These two protein chains interact to form a complex.

Sequence of chain A:
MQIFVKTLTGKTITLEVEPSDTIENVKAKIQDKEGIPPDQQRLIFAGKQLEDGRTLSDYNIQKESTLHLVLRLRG

Interface contacts:
Residue P231 in chain B is in contact with residue T9 in chain A (closest heavy-atom distance 4.3 Å).
Residue C108 in chain B interacts with residue G75 in chain A (closest heavy-atom distance 3.9 Å).
Residue Y257 in chain B interacts with residue G75 in chain A (closest heavy-atom distance 4.0 Å).
Residue A230 in chain B interacts with residue L71 in chain A (closest heavy-atom distance 3.5 Å).
Residue E224 in chain B interacts with residue I13 in chain A (closest heavy-atom distance 3.8 Å).
Residue E172 in chain B contacts residue R72 in chain A (closest heavy-atom distance 2.4 Å).
Residue L220 in chain B is in contact with residue L71 in chain A (closest heavy-atom distance 4.5 Å).
Residue F229 in chain B interacts with residue L71 in chain A (closest heavy-atom distance 3.8 Å).
Residue L223 in chain B is in contact with residue K33 in chain A (closest heavy-atom distance 4.1 Å).
Residue L223 in chain B is in contact with residue E34 in chain A (closest heavy-atom distance 3.0 Å).
Residue F229 in chain B contacts residue T9 in chain A (closest heavy-atom distance 3.1 Å).
Residue S222 in chain B is in contact with residue E34 in chain A (closest heavy-atom distance 3.1 Å).
Residue E198 in chain B interacts with residue L73 in chain A (closest heavy-atom distance 4.3 Å).
Residue L223 in chain B interacts with residue G35 in chain A (closest heavy-atom distance 4.0 Å).
Residue L176 in chain B interacts with residue R72 in chain A (closest heavy-atom distance 3.6 Å).
Residue C163 in chain B interacts with residue G47 in chain A (closest heavy-atom distance 3.0 Å).
Residue T160 in chain B is in contact with residue V70 in chain A (closest heavy-atom distance 4.0 Å).
Residue E156 in chain B contacts residue L8 in chain A (closest heavy-atom distance 3.9 Å).
Residue Y257 in chain B is in contact with residue R74 in chain A (closest heavy-atom distance 3.0 Å).
Residue P231 in chain B interacts with residue L8 in chain A (closest heavy-atom distance 4.4 Å).
Residue E172 in chain B contacts residue Q49 in chain A (closest heavy-atom distance 3.2 Å).
Residue N228 in chain B interacts with residue K11 in chain A (closest heavy-atom distance 3.5 Å).
Residue S195 in chain B is in contact with residue G75 in chain A (closest heavy-atom distance 3.4 Å).
Residue S154 in chain B interacts with residue L8 in chain A (closest heavy-atom distance 3.9 Å).
Residue L220 in chain B interacts with residue I36 in chain A (closest heavy-atom distance 3.9 Å).
Residue F229 in chain B is in contact with residue I36 in chain A (closest heavy-atom distance 3.5 Å).
Residue G161 in chain B interacts with residue G47 in chain A (closest heavy-atom distance 3.1 Å).
Residue L196 in chain B is in contact with residue G75 in chain A (closest heavy-atom distance 2.9 Å).
Residue N194 in chain B is in contact with residue R74 in chain A (closest heavy-atom distance 4.3 Å).
Residue L162 in chain B interacts with residue Q49 in chain A (closest heavy-atom distance 3.6 Å).
Residue T160 in chain B contacts residue L8 in chain A (closest heavy-atom distance 3.7 Å).
Residue H260 in chain B interacts with residue G75 in chain A (closest heavy-atom distance 3.6 Å).
Residue T160 in chain B is in contact with residue H68 in chain A (closest heavy-atom distance 3.9 Å).
Residue L162 in chain B interacts with residue G47 in chain A (closest heavy-atom distance 3.3 Å).
Residue E224 in chain B is in contact with residue K33 in chain A (closest heavy-atom distance 3.7 Å).
Residue F229 in chain B contacts residue L69 in chain A (closest heavy-atom distance 3.7 Å).
Residue H260 in chain B is in contact with residue R74 in chain A (closest heavy-atom distance 3.1 Å).
Residue E197 in chain B is in contact with residue L73 in chain A (closest heavy-atom distance 3.9 Å).
Residue L162 in chain B interacts with residue K48 in chain A (closest heavy-atom distance 4.0 Å).
Residue L196 in chain B is in contact with residue R74 in chain A (closest heavy-atom distance 3.6 Å).
Residue F262 in chain B contacts residue G75 in chain A (closest heavy-atom distance 3.8 Å).
Residue F229 in chain B contacts residue E34 in chain A (closest heavy-atom distance 3.4 Å).
Residue L162 in chain B is in contact with residue I44 in chain A (closest heavy-atom distance 4.0 Å).
Residue T160 in chain B contacts residue I44 in chain A (closest heavy-atom distance 3.8 Å).
Residue L232 in chain B contacts residue L73 in chain A (closest heavy-atom distance 3.5 Å).
Residue E172 in chain B interacts with residue R42 in chain A (closest heavy-atom distance 3.1 Å).
Residue N175 in chain B is in contact with residue R74 in chain A (closest heavy-atom distance 4.5 Å).
Residue N228 in chain B contacts residue T9 in chain A (closest heavy-atom distance 2.9 Å).
Residue Q155 in chain B is in contact with residue R72 in chain A (closest heavy-atom distance 3.9 Å).
Residue F229 in chain B contacts residue K11 in chain A (closest heavy-atom distance 4.4 Å).
Residue S195 in chain B contacts residue R74 in chain A (closest heavy-atom distance 3.5 Å).
Residue Q155 in chain B is in contact with residue V70 in chain A (closest heavy-atom distance 3.7 Å).
Residue M219 in chain B interacts with residue T9 in chain A (closest heavy-atom distance 3.6 Å).
Residue Y164 in chain B contacts residue Q49 in chain A (closest heavy-atom distance 2.7 Å).
Residue A230 in chain B interacts with residue T9 in chain A (closest heavy-atom distance 3.7 Å).
Residue M179 in chain B is in contact with residue R74 in chain A (closest heavy-atom distance 3.3 Å).
Residue F229 in chain B is in contact with residue T7 in chain A (closest heavy-atom distance 2.6 Å).
Residue Q155 in chain B interacts with residue L8 in chain A (closest heavy-atom distance 4.0 Å).
Residue E197 in chain B interacts with residue R72 in chain A (closest heavy-atom distance 2.8 Å).
Residue E224 in chain B contacts residue E34 in chain A (closest heavy-atom distance 3.1 Å).

Sequence of chain B:
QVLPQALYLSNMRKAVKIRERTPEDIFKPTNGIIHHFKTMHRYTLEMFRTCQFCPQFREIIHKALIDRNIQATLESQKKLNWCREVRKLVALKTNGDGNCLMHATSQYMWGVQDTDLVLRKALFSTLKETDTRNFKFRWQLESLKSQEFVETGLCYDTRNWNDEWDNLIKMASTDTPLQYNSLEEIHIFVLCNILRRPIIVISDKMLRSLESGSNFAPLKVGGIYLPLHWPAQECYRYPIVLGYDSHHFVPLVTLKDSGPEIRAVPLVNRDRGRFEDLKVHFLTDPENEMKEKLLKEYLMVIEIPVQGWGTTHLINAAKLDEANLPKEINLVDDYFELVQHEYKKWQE